Sequence of the second protein:
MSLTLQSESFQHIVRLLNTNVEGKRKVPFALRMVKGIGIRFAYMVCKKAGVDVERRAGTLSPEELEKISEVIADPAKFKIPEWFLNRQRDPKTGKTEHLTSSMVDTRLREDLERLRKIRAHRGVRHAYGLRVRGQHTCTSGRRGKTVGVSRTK

These two protein chains interact to form a complex.

Interface contacts:
Residue M44 in the second protein contacts residue I53 in the first protein (closest heavy-atom distance 3.7 Å).
Residue Y43 in the second protein is in contact with residue E61 in the first protein (closest heavy-atom distance 3.1 Å).
Residue K48 in the second protein interacts with residue E52 in the first protein (closest heavy-atom distance 4.0 Å).
Residue K47 in the second protein is in contact with residue R62 in the first protein (closest heavy-atom distance 4.0 Å).
Residue K47 in the second protein is in contact with residue E61 in the first protein (closest heavy-atom distance 2.9 Å).
Residue K48 in the second protein contacts residue I53 in the first protein (closest heavy-atom distance 3.4 Å).
Residue P81 in the second protein contacts residue I53 in the first protein (closest heavy-atom distance 5.0 Å).

Sequence of the first protein:
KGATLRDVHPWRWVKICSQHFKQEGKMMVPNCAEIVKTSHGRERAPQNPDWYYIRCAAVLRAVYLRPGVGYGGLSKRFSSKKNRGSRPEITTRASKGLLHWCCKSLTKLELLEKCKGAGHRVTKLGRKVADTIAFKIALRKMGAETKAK